Sequence of chain A:
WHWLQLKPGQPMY

This data describes a binding interaction between two proteins.

Sequence of chain B:
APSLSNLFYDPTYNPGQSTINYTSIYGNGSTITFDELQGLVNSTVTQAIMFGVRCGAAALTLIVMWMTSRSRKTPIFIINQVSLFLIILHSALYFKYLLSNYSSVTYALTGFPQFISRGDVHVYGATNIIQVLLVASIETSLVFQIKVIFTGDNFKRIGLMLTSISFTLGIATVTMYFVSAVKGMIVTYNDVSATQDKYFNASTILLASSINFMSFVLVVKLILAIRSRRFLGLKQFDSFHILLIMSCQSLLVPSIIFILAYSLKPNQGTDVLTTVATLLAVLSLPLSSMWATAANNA

Interface contacts:
Residue F55 in chain B is in contact with residue Y13 in chain A (closest heavy-atom distance 4.3 Å).
Residue D275 in chain B contacts residue Y13 in chain A (closest heavy-atom distance 2.5 Å).
Residue Y101 in chain B contacts residue P11 in chain A (closest heavy-atom distance 4.1 Å).
Residue Y101 in chain B interacts with residue Q10 in chain A (closest heavy-atom distance 3.5 Å).
Residue Q135 in chain B contacts residue M12 in chain A (closest heavy-atom distance 4.0 Å).
Residue A185 in chain B contacts residue M12 in chain A (closest heavy-atom distance 3.6 Å).
Residue F204 in chain B is in contact with residue M12 in chain A (closest heavy-atom distance 3.8 Å).
Residue F204 in chain B contacts residue L4 in chain A (closest heavy-atom distance 4.1 Å).
Residue Y98 in chain B is in contact with residue P11 in chain A (closest heavy-atom distance 3.7 Å).
Residue I263 in chain B interacts with residue W1 in chain A (closest heavy-atom distance 3.6 Å).
Residue Q51 in chain B interacts with residue Q10 in chain A (closest heavy-atom distance 2.3 Å).
Residue H94 in chain B is in contact with residue M12 in chain A (closest heavy-atom distance 3.1 Å).
Residue Q51 in chain B is in contact with residue Y13 in chain A (closest heavy-atom distance 3.6 Å).
Residue Y128 in chain B interacts with residue Q10 in chain A (closest heavy-atom distance 3.5 Å).
Residue Y128 in chain B contacts residue G9 in chain A (closest heavy-atom distance 3.3 Å).
Residue Y106 in chain B is in contact with residue G9 in chain A (closest heavy-atom distance 3.6 Å).
Residue T278 in chain B is in contact with residue L4 in chain A (closest heavy-atom distance 4.0 Å).
Residue Y111 in chain B interacts with residue P8 in chain A (closest heavy-atom distance 3.5 Å).
Residue Y181 in chain B contacts residue Y13 in chain A (closest heavy-atom distance 4.3 Å).
Residue N132 in chain B contacts residue P11 in chain A (closest heavy-atom distance 3.0 Å).
Residue T199 in chain B contacts residue L6 in chain A (closest heavy-atom distance 4.0 Å).
Residue Y181 in chain B contacts residue M12 in chain A (closest heavy-atom distance 3.5 Å).
Residue L268 in chain B interacts with residue H2 in chain A (closest heavy-atom distance 4.1 Å).
Residue Y101 in chain B contacts residue G9 in chain A (closest heavy-atom distance 3.3 Å).
Residue Y266 in chain B interacts with residue H2 in chain A (closest heavy-atom distance 3.2 Å).
Residue T278 in chain B interacts with residue Y13 in chain A (closest heavy-atom distance 3.7 Å).
Residue Y266 in chain B interacts with residue W1 in chain A (closest heavy-atom distance 3.4 Å).
Residue D201 in chain B interacts with residue Q5 in chain A (closest heavy-atom distance 3.2 Å).
Residue H94 in chain B is in contact with residue Y13 in chain A (closest heavy-atom distance 3.0 Å).
Residue V196 in chain B interacts with residue P8 in chain A (closest heavy-atom distance 3.5 Å).
Residue N271 in chain B interacts with residue Q5 in chain A (closest heavy-atom distance 3.4 Å).
Residue P270 in chain B interacts with residue H2 in chain A (closest heavy-atom distance 3.7 Å).
Residue Y128 in chain B contacts residue P11 in chain A (closest heavy-atom distance 3.4 Å).
Residue N132 in chain B contacts residue M12 in chain A (closest heavy-atom distance 3.0 Å).
Residue N205 in chain B contacts residue W3 in chain A (closest heavy-atom distance 3.2 Å).
Residue Y266 in chain B interacts with residue W3 in chain A (closest heavy-atom distance 4.5 Å).
Residue K202 in chain B interacts with residue W3 in chain A (closest heavy-atom distance 3.1 Å).
Residue Y98 in chain B contacts residue Y13 in chain A (closest heavy-atom distance 3.7 Å).
Residue Q135 in chain B is in contact with residue Y13 in chain A (closest heavy-atom distance 2.9 Å).
Residue S197 in chain B is in contact with residue P8 in chain A (closest heavy-atom distance 4.0 Å).
Residue D201 in chain B is in contact with residue L4 in chain A (closest heavy-atom distance 3.6 Å).
Residue N271 in chain B contacts residue H2 in chain A (closest heavy-atom distance 3.4 Å).
Residue D275 in chain B interacts with residue Q5 in chain A (closest heavy-atom distance 3.9 Å).
Residue Y101 in chain B is in contact with residue K7 in chain A (closest heavy-atom distance 4.3 Å).
Residue D201 in chain B interacts with residue L6 in chain A (closest heavy-atom distance 4.0 Å).
Residue T131 in chain B interacts with residue P11 in chain A (closest heavy-atom distance 3.6 Å).
Residue S184 in chain B contacts residue M12 in chain A (closest heavy-atom distance 3.3 Å).
Residue Y266 in chain B contacts residue L4 in chain A (closest heavy-atom distance 3.4 Å).
Residue T279 in chain B contacts residue Y13 in chain A (closest heavy-atom distance 4.1 Å).
Residue K269 in chain B is in contact with residue H2 in chain A (closest heavy-atom distance 3.4 Å).
Residue F204 in chain B interacts with residue L6 in chain A (closest heavy-atom distance 3.8 Å).
Residue A265 in chain B is in contact with residue H2 in chain A (closest heavy-atom distance 4.2 Å).
Residue Y106 in chain B contacts residue P8 in chain A (closest heavy-atom distance 4.4 Å).
Residue T199 in chain B contacts residue K7 in chain A (closest heavy-atom distance 4.5 Å).
Residue F204 in chain B is in contact with residue Y13 in chain A (closest heavy-atom distance 3.8 Å).
Residue S267 in chain B is in contact with residue W1 in chain A (closest heavy-atom distance 3.1 Å).
Residue Y98 in chain B is in contact with residue Q10 in chain A (closest heavy-atom distance 3.0 Å).
Residue N205 in chain B is in contact with residue L4 in chain A (closest heavy-atom distance 3.2 Å).
Residue A198 in chain B contacts residue P8 in chain A (closest heavy-atom distance 3.4 Å).
Residue R58 in chain B interacts with residue Y13 in chain A (closest heavy-atom distance 3.6 Å).